Interface contacts:
Residue N162 in the first protein is in contact with residue S66 in the second protein (closest heavy-atom distance 3.4 Å).
Residue K52 in the first protein interacts with residue D106 in the second protein (closest heavy-atom distance 3.1 Å).
Residue I94 in the first protein is in contact with residue L163 in the second protein (closest heavy-atom distance 3.7 Å).
Residue E119 in the first protein contacts residue E46 in the second protein (closest heavy-atom distance 3.5 Å).
Residue P93 in the first protein is in contact with residue L163 in the second protein (closest heavy-atom distance 3.8 Å).
Residue K55 in the first protein interacts with residue E167 in the second protein (closest heavy-atom distance 3.5 Å).
Residue E103 in the first protein interacts with residue Y60 in the second protein (closest heavy-atom distance 3.4 Å).
Residue V99 in the first protein is in contact with residue K100 in the second protein (closest heavy-atom distance 3.7 Å).
Residue K118 in the first protein is in contact with residue F45 in the second protein (closest heavy-atom distance 3.5 Å).
Residue F72 in the first protein contacts residue S161 in the second protein (closest heavy-atom distance 3.4 Å).
Residue F59 in the first protein is in contact with residue L166 in the second protein (closest heavy-atom distance 3.5 Å).
Residue S115 in the first protein interacts with residue T49 in the second protein (closest heavy-atom distance 2.9 Å).
Residue Y67 in the first protein interacts with residue L163 in the second protein (closest heavy-atom distance 3.6 Å).
Residue E167 in the first protein contacts residue F59 in the second protein (closest heavy-atom distance 3.3 Å).
Residue E167 in the first protein is in contact with residue K55 in the second protein (closest heavy-atom distance 3.5 Å).
Residue L166 in the first protein contacts residue F59 in the second protein (closest heavy-atom distance 3.6 Å).
Residue E167 in the first protein is in contact with residue K56 in the second protein (closest heavy-atom distance 2.8 Å).
Residue D106 in the first protein contacts residue K56 in the second protein (closest heavy-atom distance 2.5 Å).
Residue Y110 in the first protein contacts residue K52 in the second protein (closest heavy-atom distance 3.7 Å).
Residue S115 in the first protein interacts with residue T48 in the second protein (closest heavy-atom distance 3.7 Å).
Residue Y60 in the first protein contacts residue E103 in the second protein (closest heavy-atom distance 3.6 Å).
Residue K56 in the first protein contacts residue D106 in the second protein (closest heavy-atom distance 2.5 Å).
Residue S63 in the first protein interacts with residue N162 in the second protein (closest heavy-atom distance 3.2 Å).
Residue F45 in the first protein contacts residue E119 in the second protein (closest heavy-atom distance 3.4 Å).
Residue R44 in the first protein interacts with residue S122 in the second protein (closest heavy-atom distance 3.3 Å).
Residue D106 in the first protein contacts residue K52 in the second protein (closest heavy-atom distance 2.6 Å).
Residue L163 in the first protein is in contact with residue K100 in the second protein (closest heavy-atom distance 3.5 Å).
Residue S66 in the first protein interacts with residue N162 in the second protein (closest heavy-atom distance 3.1 Å).
Residue F59 in the first protein is in contact with residue D165 in the second protein (closest heavy-atom distance 3.3 Å).
Residue K56 in the first protein interacts with residue E103 in the second protein (closest heavy-atom distance 2.9 Å).
Residue K56 in the first protein contacts residue E167 in the second protein (closest heavy-atom distance 2.5 Å).
Residue K123 in the first protein interacts with residue E119 in the second protein (closest heavy-atom distance 2.9 Å).
Residue F45 in the first protein contacts residue K118 in the second protein (closest heavy-atom distance 3.4 Å).
Residue K89 in the first protein is in contact with residue D88 in the second protein (closest heavy-atom distance 2.6 Å).
Residue N162 in the first protein contacts residue S63 in the second protein (closest heavy-atom distance 3.3 Å).
Residue Y110 in the first protein interacts with residue T48 in the second protein (closest heavy-atom distance 3.5 Å).
Residue L163 in the first protein contacts residue Y67 in the second protein (closest heavy-atom distance 3.8 Å).
Residue K100 in the first protein interacts with residue V99 in the second protein (closest heavy-atom distance 3.8 Å).
Residue E119 in the first protein contacts residue K123 in the second protein (closest heavy-atom distance 3.0 Å).
Residue K100 in the first protein contacts residue L163 in the second protein (closest heavy-atom distance 3.7 Å).
Residue K89 in the first protein is in contact with residue K89 in the second protein (closest heavy-atom distance 2.9 Å).
Residue S96 in the first protein interacts with residue S96 in the second protein (closest heavy-atom distance 2.7 Å).
Residue L163 in the first protein is in contact with residue I94 in the second protein (closest heavy-atom distance 3.6 Å).
Residue E119 in the first protein interacts with residue F45 in the second protein (closest heavy-atom distance 3.5 Å).
Residue F72 in the first protein interacts with residue G160 in the second protein (closest heavy-atom distance 3.4 Å).
Residue L163 in the first protein interacts with residue P93 in the second protein (closest heavy-atom distance 3.8 Å).
Residue D165 in the first protein is in contact with residue F59 in the second protein (closest heavy-atom distance 3.2 Å).
Residue T48 in the first protein is in contact with residue Y110 in the second protein (closest heavy-atom distance 3.4 Å).
Residue K52 in the first protein is in contact with residue Y110 in the second protein (closest heavy-atom distance 3.6 Å).
Residue F45 in the first protein is in contact with residue S115 in the second protein (closest heavy-atom distance 3.8 Å).
Residue T49 in the first protein is in contact with residue S115 in the second protein (closest heavy-atom distance 2.8 Å).
Residue L92 in the first protein is in contact with residue K89 in the second protein (closest heavy-atom distance 3.0 Å).
Residue E103 in the first protein contacts residue K56 in the second protein (closest heavy-atom distance 2.7 Å).
Residue E46 in the first protein is in contact with residue E119 in the second protein (closest heavy-atom distance 3.6 Å).
Residue L92 in the first protein is in contact with residue D88 in the second protein (closest heavy-atom distance 3.6 Å).
Residue S115 in the first protein interacts with residue F45 in the second protein (closest heavy-atom distance 3.7 Å).
Residue Y67 in the first protein interacts with residue N162 in the second protein (closest heavy-atom distance 3.4 Å).
Residue Q170 in the first protein interacts with residue F59 in the second protein (closest heavy-atom distance 3.7 Å).
Residue D88 in the first protein is in contact with residue K89 in the second protein (closest heavy-atom distance 3.1 Å).
Residue F59 in the first protein interacts with residue E167 in the second protein (closest heavy-atom distance 3.2 Å).

Sequence of the first protein:
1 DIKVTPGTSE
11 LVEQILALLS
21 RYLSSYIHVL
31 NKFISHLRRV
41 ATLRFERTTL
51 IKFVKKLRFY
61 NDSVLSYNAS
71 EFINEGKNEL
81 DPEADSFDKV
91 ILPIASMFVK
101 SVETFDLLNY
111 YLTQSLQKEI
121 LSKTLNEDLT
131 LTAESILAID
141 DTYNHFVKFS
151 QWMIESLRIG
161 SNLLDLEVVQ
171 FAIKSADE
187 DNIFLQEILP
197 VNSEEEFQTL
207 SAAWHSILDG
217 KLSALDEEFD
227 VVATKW

Sequence of the second protein:
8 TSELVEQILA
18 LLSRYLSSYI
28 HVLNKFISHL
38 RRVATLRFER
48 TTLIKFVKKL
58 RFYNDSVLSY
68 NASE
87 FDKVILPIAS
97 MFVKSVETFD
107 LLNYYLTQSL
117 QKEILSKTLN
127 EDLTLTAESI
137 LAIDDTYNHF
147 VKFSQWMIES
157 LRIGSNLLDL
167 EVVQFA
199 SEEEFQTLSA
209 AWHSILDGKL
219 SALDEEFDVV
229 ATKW

The following describes two proteins that form a bound complex.